Sequence of protein 2:
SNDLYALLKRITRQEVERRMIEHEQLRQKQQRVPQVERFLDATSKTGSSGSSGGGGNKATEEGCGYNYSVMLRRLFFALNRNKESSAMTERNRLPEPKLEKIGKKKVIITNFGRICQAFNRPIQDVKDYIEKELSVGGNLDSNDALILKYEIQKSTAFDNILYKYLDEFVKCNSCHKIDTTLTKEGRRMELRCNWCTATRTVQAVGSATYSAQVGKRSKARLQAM

Interface contacts:
Residue I172 in protein 1 is in contact with residue L338 in protein 2 (closest heavy-atom distance 4.3 Å).
Residue V180 in protein 1 interacts with residue M341 in protein 2 (closest heavy-atom distance 4.3 Å).
Residue K179 in protein 1 contacts residue M341 in protein 2 (closest heavy-atom distance 3.6 Å).
Residue I174 in protein 1 is in contact with residue L338 in protein 2 (closest heavy-atom distance 4.7 Å).
Residue R173 in protein 1 is in contact with residue L338 in protein 2 (closest heavy-atom distance 3.8 Å).

Sequence of protein 1:
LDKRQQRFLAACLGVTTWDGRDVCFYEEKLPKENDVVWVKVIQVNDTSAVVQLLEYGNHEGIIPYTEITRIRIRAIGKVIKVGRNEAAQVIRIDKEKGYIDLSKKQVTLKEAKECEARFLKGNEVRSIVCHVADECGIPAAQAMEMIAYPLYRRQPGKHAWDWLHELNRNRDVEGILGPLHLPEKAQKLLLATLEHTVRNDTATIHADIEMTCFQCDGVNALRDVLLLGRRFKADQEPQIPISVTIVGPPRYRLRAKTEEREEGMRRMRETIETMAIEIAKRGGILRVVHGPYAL

This data describes a binding interaction between two proteins.